Interface contacts:
Residue K9 in protein 1 contacts residue E75 in protein 2 (closest heavy-atom distance 3.6 Å).
Residue L11 in protein 1 interacts with residue D67 in protein 2 (closest heavy-atom distance 4.3 Å).
Residue I47 in protein 1 is in contact with residue L76 in protein 2 (closest heavy-atom distance 4.5 Å).
Residue T12 in protein 1 contacts residue V72 in protein 2 (closest heavy-atom distance 5.0 Å).
Residue L11 in protein 1 contacts residue D69 in protein 2 (closest heavy-atom distance 2.8 Å).
Residue L11 in protein 1 is in contact with residue V72 in protein 2 (closest heavy-atom distance 4.0 Å).
Residue L76 in protein 1 contacts residue E87 in protein 2 (closest heavy-atom distance 3.7 Å).
Residue H71 in protein 1 contacts residue L76 in protein 2 (closest heavy-atom distance 3.5 Å).
Residue I47 in protein 1 contacts residue V80 in protein 2 (closest heavy-atom distance 3.8 Å).
Residue G13 in protein 1 is in contact with residue D69 in protein 2 (closest heavy-atom distance 4.4 Å).
Residue R45 in protein 1 interacts with residue E83 in protein 2 (closest heavy-atom distance 4.1 Å).
Residue T12 in protein 1 contacts residue I68 in protein 2 (closest heavy-atom distance 4.9 Å).
Residue I47 in protein 1 is in contact with residue P77 in protein 2 (closest heavy-atom distance 4.0 Å).
Residue V73 in protein 1 interacts with residue L84 in protein 2 (closest heavy-atom distance 4.3 Å).
Residue G13 in protein 1 contacts residue V72 in protein 2 (closest heavy-atom distance 3.9 Å).
Residue T10 in protein 1 contacts residue V72 in protein 2 (closest heavy-atom distance 3.0 Å).
Residue G50 in protein 1 is in contact with residue P77 in protein 2 (closest heavy-atom distance 4.1 Å).
Residue K9 in protein 1 is in contact with residue V72 in protein 2 (closest heavy-atom distance 4.3 Å).
Residue L11 in protein 1 interacts with residue L76 in protein 2 (closest heavy-atom distance 3.5 Å).
Residue L74 in protein 1 interacts with residue L84 in protein 2 (closest heavy-atom distance 4.1 Å).
Residue H71 in protein 1 is in contact with residue V72 in protein 2 (closest heavy-atom distance 4.3 Å).
Residue T12 in protein 1 is in contact with residue D69 in protein 2 (closest heavy-atom distance 3.9 Å).
Residue V73 in protein 1 contacts residue V80 in protein 2 (closest heavy-atom distance 3.8 Å).
Residue H71 in protein 1 contacts residue E75 in protein 2 (closest heavy-atom distance 2.8 Å).
Residue L11 in protein 1 interacts with residue I68 in protein 2 (closest heavy-atom distance 3.7 Å).
Residue V73 in protein 1 interacts with residue L76 in protein 2 (closest heavy-atom distance 3.4 Å).
Residue T12 in protein 1 contacts residue D67 in protein 2 (closest heavy-atom distance 2.8 Å).

Sequence of protein 2:
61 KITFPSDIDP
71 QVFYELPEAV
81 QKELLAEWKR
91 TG

Sequence of protein 1:
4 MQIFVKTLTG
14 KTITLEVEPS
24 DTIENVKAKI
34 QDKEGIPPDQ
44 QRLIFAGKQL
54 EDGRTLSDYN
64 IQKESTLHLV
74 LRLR

The following describes two proteins that form a bound complex.